Sequence of the first protein:
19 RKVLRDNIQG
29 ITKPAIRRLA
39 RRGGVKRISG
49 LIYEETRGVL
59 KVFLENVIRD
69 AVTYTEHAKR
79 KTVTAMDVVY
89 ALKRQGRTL

This data describes a binding interaction between two proteins.

Contacts between the two chains:
Residue R45 in the first protein contacts residue G9 in the second protein (closest heavy-atom distance 3.5 Å).
Residue D85 in the first protein contacts residue L45 in the second protein (closest heavy-atom distance 3.8 Å).
Residue K44 in the first protein interacts with residue I13 in the second protein (closest heavy-atom distance 3.6 Å).
Residue R78 in the first protein interacts with residue V42 in the second protein (closest heavy-atom distance 3.5 Å).
Residue Y72 in the first protein interacts with residue R50 in the second protein (closest heavy-atom distance 4.1 Å).
Residue T82 in the first protein contacts residue V42 in the second protein (closest heavy-atom distance 3.8 Å).
Residue V43 in the first protein interacts with residue L12 in the second protein (closest heavy-atom distance 3.7 Å).
Residue T80 in the first protein contacts residue E40 in the second protein (closest heavy-atom distance 3.7 Å).
Residue K44 in the first protein is in contact with residue E11 in the second protein (closest heavy-atom distance 3.8 Å).
Residue H75 in the first protein contacts residue A52 in the second protein (closest heavy-atom distance 3.8 Å).
Residue A76 in the first protein interacts with residue Q49 in the second protein (closest heavy-atom distance 3.9 Å).
Residue Y88 in the first protein interacts with residue L45 in the second protein (closest heavy-atom distance 3.6 Å).
Residue H75 in the first protein contacts residue Q49 in the second protein (closest heavy-atom distance 3.2 Å).
Residue R92 in the first protein contacts residue R60 in the second protein (closest heavy-atom distance 3.8 Å).
Residue Y72 in the first protein interacts with residue M57 in the second protein (closest heavy-atom distance 3.6 Å).
Residue T82 in the first protein interacts with residue E44 in the second protein (closest heavy-atom distance 2.4 Å).
Residue L22 in the first protein interacts with residue E26 in the second protein (closest heavy-atom distance 3.6 Å).
Residue R78 in the first protein contacts residue L45 in the second protein (closest heavy-atom distance 3.9 Å).
Residue R39 in the first protein is in contact with residue D20 in the second protein (closest heavy-atom distance 2.8 Å).
Residue T80 in the first protein contacts residue A36 in the second protein (closest heavy-atom distance 3.5 Å).
Residue I46 in the first protein interacts with residue L12 in the second protein (closest heavy-atom distance 3.9 Å).
Residue R39 in the first protein interacts with residue L12 in the second protein (closest heavy-atom distance 2.9 Å).
Residue R39 in the first protein is in contact with residue M17 in the second protein (closest heavy-atom distance 4.0 Å).
Residue D68 in the first protein interacts with residue R60 in the second protein (closest heavy-atom distance 2.6 Å).
Residue P32 in the first protein interacts with residue D20 in the second protein (closest heavy-atom distance 3.7 Å).
Residue I46 in the first protein contacts residue E10 in the second protein (closest heavy-atom distance 2.9 Å).
Residue Y72 in the first protein is in contact with residue E54 in the second protein (closest heavy-atom distance 2.5 Å).
Residue R36 in the first protein interacts with residue Y21 in the second protein (closest heavy-atom distance 3.5 Å).
Residue R78 in the first protein contacts residue E43 in the second protein (closest heavy-atom distance 3.0 Å).
Residue Y88 in the first protein contacts residue R50 in the second protein (closest heavy-atom distance 3.6 Å).
Residue R35 in the first protein is in contact with residue E10 in the second protein (closest heavy-atom distance 3.7 Å).
Residue K91 in the first protein contacts residue R50 in the second protein (closest heavy-atom distance 3.6 Å).
Residue R92 in the first protein interacts with residue M57 in the second protein (closest heavy-atom distance 3.6 Å).
Residue K77 in the first protein interacts with residue Q49 in the second protein (closest heavy-atom distance 3.9 Å).
Residue R78 in the first protein is in contact with residue E44 in the second protein (closest heavy-atom distance 3.3 Å).
Residue I46 in the first protein contacts residue G9 in the second protein (closest heavy-atom distance 3.3 Å).
Residue R92 in the first protein interacts with residue D61 in the second protein (closest heavy-atom distance 2.7 Å).
Residue M84 in the first protein is in contact with residue E44 in the second protein (closest heavy-atom distance 3.2 Å).
Residue K44 in the first protein is in contact with residue E10 in the second protein (closest heavy-atom distance 4.0 Å).
Residue R35 in the first protein contacts residue L12 in the second protein (closest heavy-atom distance 3.7 Å).
Residue R39 in the first protein is in contact with residue Y21 in the second protein (closest heavy-atom distance 3.1 Å).
Residue D68 in the first protein interacts with residue M57 in the second protein (closest heavy-atom distance 3.7 Å).
Residue H75 in the first protein is in contact with residue L45 in the second protein (closest heavy-atom distance 4.1 Å).
Residue A38 in the first protein interacts with residue L12 in the second protein (closest heavy-atom distance 3.9 Å).
Residue R45 in the first protein is in contact with residue D8 in the second protein (closest heavy-atom distance 4.1 Å).
Residue H75 in the first protein is in contact with residue A53 in the second protein (closest heavy-atom distance 3.5 Å).
Residue R45 in the first protein contacts residue E10 in the second protein (closest heavy-atom distance 3.2 Å).
Residue K20 in the first protein interacts with residue E26 in the second protein (closest heavy-atom distance 3.9 Å).
Residue K44 in the first protein contacts residue L12 in the second protein (closest heavy-atom distance 2.8 Å).
Residue R23 in the first protein interacts with residue E26 in the second protein (closest heavy-atom distance 3.5 Å).
Residue R36 in the first protein is in contact with residue D20 in the second protein (closest heavy-atom distance 2.8 Å).
Residue D85 in the first protein is in contact with residue E44 in the second protein (closest heavy-atom distance 3.9 Å).
Residue Y72 in the first protein interacts with residue A53 in the second protein (closest heavy-atom distance 3.7 Å).
Residue A76 in the first protein interacts with residue L45 in the second protein (closest heavy-atom distance 3.6 Å).
Residue Y51 in the first protein is in contact with residue E10 in the second protein (closest heavy-atom distance 2.9 Å).
Residue R35 in the first protein contacts residue D20 in the second protein (closest heavy-atom distance 2.8 Å).
Residue T71 in the first protein contacts residue M57 in the second protein (closest heavy-atom distance 3.8 Å).
Residue R45 in the first protein is in contact with residue E11 in the second protein (closest heavy-atom distance 3.0 Å).
Residue R67 in the first protein interacts with residue R60 in the second protein (closest heavy-atom distance 3.4 Å).
Residue Y72 in the first protein contacts residue L45 in the second protein (closest heavy-atom distance 3.3 Å).

Sequence of the second protein:
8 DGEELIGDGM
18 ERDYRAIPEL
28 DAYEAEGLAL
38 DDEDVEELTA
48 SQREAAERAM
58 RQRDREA